This data describes a binding interaction between two proteins.

Contacts between the two chains:
Residue R18 in the first protein interacts with residue L152 in the second protein (closest heavy-atom distance 3.2 Å).
Residue K121 in the first protein is in contact with residue W154 in the second protein (closest heavy-atom distance 3.6 Å).
Residue N408 in the first protein interacts with residue E165 in the second protein (closest heavy-atom distance 2.9 Å).
Residue Y392 in the first protein is in contact with residue E165 in the second protein (closest heavy-atom distance 3.7 Å).
Residue K111 in the first protein contacts residue E163 in the second protein (closest heavy-atom distance 2.6 Å).
Residue Y108 in the first protein is in contact with residue E157 in the second protein (closest heavy-atom distance 3.5 Å).
Residue K111 in the first protein interacts with residue G176 in the second protein (closest heavy-atom distance 3.6 Å).
Residue Q417 in the first protein is in contact with residue S167 in the second protein (closest heavy-atom distance 2.9 Å).
Residue N498 in the first protein interacts with residue L170 in the second protein (closest heavy-atom distance 3.5 Å).
Residue T396 in the first protein contacts residue S167 in the second protein (closest heavy-atom distance 3.6 Å).
Residue Y108 in the first protein contacts residue R184 in the second protein (closest heavy-atom distance 3.3 Å).
Residue K115 in the first protein interacts with residue W154 in the second protein (closest heavy-atom distance 3.3 Å).
Residue F389 in the first protein interacts with residue E165 in the second protein (closest heavy-atom distance 3.7 Å).
Residue E118 in the first protein contacts residue P162 in the second protein (closest heavy-atom distance 3.6 Å).
Residue N498 in the first protein interacts with residue K173 in the second protein (closest heavy-atom distance 3.8 Å).
Residue V395 in the first protein is in contact with residue R168 in the second protein (closest heavy-atom distance 3.1 Å).
Residue R511 in the first protein contacts residue D189 in the second protein (closest heavy-atom distance 3.4 Å).
Residue I112 in the first protein is in contact with residue I181 in the second protein (closest heavy-atom distance 3.5 Å).
Residue P499 in the first protein contacts residue L170 in the second protein (closest heavy-atom distance 3.5 Å).
Residue Y392 in the first protein is in contact with residue K173 in the second protein (closest heavy-atom distance 2.7 Å).
Residue P411 in the first protein interacts with residue G166 in the second protein (closest heavy-atom distance 3.8 Å).
Residue H495 in the first protein interacts with residue S167 in the second protein (closest heavy-atom distance 3.0 Å).
Residue M116 in the first protein is in contact with residue W154 in the second protein (closest heavy-atom distance 3.5 Å).
Residue N408 in the first protein interacts with residue E163 in the second protein (closest heavy-atom distance 3.4 Å).
Residue K407 in the first protein contacts residue R168 in the second protein (closest heavy-atom distance 3.7 Å).
Residue K121 in the first protein is in contact with residue D159 in the second protein (closest heavy-atom distance 3.0 Å).
Residue D20 in the first protein interacts with residue W154 in the second protein (closest heavy-atom distance 3.3 Å).
Residue V500 in the first protein contacts residue L178 in the second protein (closest heavy-atom distance 3.6 Å).
Residue R18 in the first protein is in contact with residue E153 in the second protein (closest heavy-atom distance 3.9 Å).
Residue R18 in the first protein contacts residue E149 in the second protein (closest heavy-atom distance 3.1 Å).
Residue D20 in the first protein interacts with residue E153 in the second protein (closest heavy-atom distance 3.2 Å).
Residue K111 in the first protein contacts residue G177 in the second protein (closest heavy-atom distance 3.2 Å).
Residue N114 in the first protein contacts residue E165 in the second protein (closest heavy-atom distance 3.4 Å).
Residue N507 in the first protein is in contact with residue F182 in the second protein (closest heavy-atom distance 3.5 Å).
Residue K111 in the first protein is in contact with residue I181 in the second protein (closest heavy-atom distance 3.8 Å).
Residue N498 in the first protein contacts residue L178 in the second protein (closest heavy-atom distance 3.3 Å).
Residue N408 in the first protein contacts residue L164 in the second protein (closest heavy-atom distance 3.8 Å).
Residue L501 in the first protein contacts residue L178 in the second protein (closest heavy-atom distance 3.5 Å).
Residue K402 in the first protein interacts with residue T169 in the second protein (closest heavy-atom distance 3.7 Å).
Residue R87 in the first protein contacts residue E165 in the second protein (closest heavy-atom distance 3.2 Å).
Residue K407 in the first protein is in contact with residue E165 in the second protein (closest heavy-atom distance 3.2 Å).
Residue M116 in the first protein is in contact with residue D159 in the second protein (closest heavy-atom distance 3.6 Å).
Residue S506 in the first protein is in contact with residue F182 in the second protein (closest heavy-atom distance 3.7 Å).
Residue T396 in the first protein is in contact with residue R168 in the second protein (closest heavy-atom distance 2.9 Å).
Residue V395 in the first protein is in contact with residue L170 in the second protein (closest heavy-atom distance 3.8 Å).
Residue T396 in the first protein interacts with residue T169 in the second protein (closest heavy-atom distance 3.2 Å).
Residue R19 in the first protein interacts with residue E153 in the second protein (closest heavy-atom distance 3.0 Å).
Residue R18 in the first protein contacts residue R150 in the second protein (closest heavy-atom distance 3.6 Å).
Residue K115 in the first protein interacts with residue E157 in the second protein (closest heavy-atom distance 3.2 Å).
Residue Y401 in the first protein contacts residue S167 in the second protein (closest heavy-atom distance 3.6 Å).
Residue L106 in the first protein interacts with residue D186 in the second protein (closest heavy-atom distance 3.4 Å).
Residue Y392 in the first protein contacts residue E163 in the second protein (closest heavy-atom distance 2.8 Å).
Residue L17 in the first protein is in contact with residue E153 in the second protein (closest heavy-atom distance 3.7 Å).
Residue Y107 in the first protein contacts residue D186 in the second protein (closest heavy-atom distance 3.2 Å).
Residue N408 in the first protein is in contact with residue R168 in the second protein (closest heavy-atom distance 2.8 Å).
Residue N114 in the first protein is in contact with residue E163 in the second protein (closest heavy-atom distance 3.3 Å).
Residue T110 in the first protein interacts with residue E157 in the second protein (closest heavy-atom distance 3.0 Å).
Residue K111 in the first protein contacts residue E160 in the second protein (closest heavy-atom distance 3.4 Å).
Residue Y392 in the first protein contacts residue I181 in the second protein (closest heavy-atom distance 3.5 Å).
Residue R511 in the first protein contacts residue V191 in the second protein (closest heavy-atom distance 3.3 Å).

Sequence of the first protein:
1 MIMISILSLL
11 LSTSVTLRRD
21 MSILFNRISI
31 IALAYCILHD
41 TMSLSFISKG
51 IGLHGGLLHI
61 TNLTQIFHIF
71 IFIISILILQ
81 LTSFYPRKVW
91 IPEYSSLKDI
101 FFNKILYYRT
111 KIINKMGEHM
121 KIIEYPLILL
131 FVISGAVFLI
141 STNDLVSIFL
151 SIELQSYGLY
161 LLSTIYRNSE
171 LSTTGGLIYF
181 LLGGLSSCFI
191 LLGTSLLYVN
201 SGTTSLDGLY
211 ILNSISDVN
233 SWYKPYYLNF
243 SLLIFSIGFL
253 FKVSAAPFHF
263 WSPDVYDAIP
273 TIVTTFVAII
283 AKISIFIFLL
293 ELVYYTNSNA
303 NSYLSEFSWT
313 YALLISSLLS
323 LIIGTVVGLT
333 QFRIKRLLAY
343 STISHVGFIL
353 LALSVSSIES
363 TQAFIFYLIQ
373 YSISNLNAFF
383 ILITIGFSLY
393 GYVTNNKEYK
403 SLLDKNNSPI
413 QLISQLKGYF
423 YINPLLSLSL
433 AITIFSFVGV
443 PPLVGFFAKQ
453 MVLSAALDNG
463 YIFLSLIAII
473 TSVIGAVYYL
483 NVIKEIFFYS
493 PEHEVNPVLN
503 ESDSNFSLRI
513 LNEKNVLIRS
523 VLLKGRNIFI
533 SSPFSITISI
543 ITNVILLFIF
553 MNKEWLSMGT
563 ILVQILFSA

Sequence of the second protein:
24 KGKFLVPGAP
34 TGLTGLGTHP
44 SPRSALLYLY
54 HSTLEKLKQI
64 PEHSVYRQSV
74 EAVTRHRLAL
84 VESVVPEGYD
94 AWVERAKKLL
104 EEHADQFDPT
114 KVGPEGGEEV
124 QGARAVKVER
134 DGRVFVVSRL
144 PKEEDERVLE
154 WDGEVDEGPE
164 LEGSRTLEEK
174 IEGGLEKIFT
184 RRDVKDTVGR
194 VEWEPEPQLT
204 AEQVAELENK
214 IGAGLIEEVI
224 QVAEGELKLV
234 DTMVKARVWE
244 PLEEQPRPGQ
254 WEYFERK